Sequence of the first protein:
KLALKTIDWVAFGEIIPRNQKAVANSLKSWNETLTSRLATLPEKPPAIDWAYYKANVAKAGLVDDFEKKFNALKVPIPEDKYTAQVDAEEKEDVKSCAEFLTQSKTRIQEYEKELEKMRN

Interface contacts:
Residue M121 in the first protein contacts residue Q103 in the second protein (closest heavy-atom distance 3.4 Å).
Residue L30 in the first protein is in contact with residue N131 in the second protein (closest heavy-atom distance 3.3 Å).
Residue E46 in the first protein is in contact with residue L144 in the second protein (closest heavy-atom distance 3.6 Å).
Residue F103 in the first protein contacts residue L117 in the second protein (closest heavy-atom distance 3.3 Å).
Residue P81 in the first protein contacts residue R143 in the second protein (closest heavy-atom distance 3.5 Å).
Residue P48 in the first protein contacts residue L144 in the second protein (closest heavy-atom distance 3.4 Å).
Residue T38 in the first protein contacts residue M134 in the second protein (closest heavy-atom distance 3.5 Å).
Residue E46 in the first protein interacts with residue R141 in the second protein (closest heavy-atom distance 2.7 Å).
Residue E95 in the first protein interacts with residue F125 in the second protein (closest heavy-atom distance 3.5 Å).
Residue S107 in the first protein interacts with residue M110 in the second protein (closest heavy-atom distance 2.9 Å).
Residue L7 in the first protein is in contact with residue N130 in the second protein (closest heavy-atom distance 3.3 Å).
Residue N34 in the first protein contacts residue N131 in the second protein (closest heavy-atom distance 3.2 Å).
Residue L5 in the first protein interacts with residue E137 in the second protein (closest heavy-atom distance 3.5 Å).
Residue I10 in the first protein contacts residue Y123 in the second protein (closest heavy-atom distance 3.6 Å).
Residue Y85 in the first protein contacts residue I132 in the second protein (closest heavy-atom distance 3.5 Å).
Residue F69 in the first protein is in contact with residue L155 in the second protein (closest heavy-atom distance 3.6 Å).
Residue Q88 in the first protein interacts with residue I132 in the second protein (closest heavy-atom distance 3.2 Å).
Residue L65 in the first protein interacts with residue H158 in the second protein (closest heavy-atom distance 3.6 Å).
Residue E17 in the first protein contacts residue K120 in the second protein (closest heavy-atom distance 3.7 Å).
Residue K8 in the first protein interacts with residue N130 in the second protein (closest heavy-atom distance 2.8 Å).
Residue T9 in the first protein interacts with residue Y123 in the second protein (closest heavy-atom distance 3.5 Å).
Residue N34 in the first protein contacts residue M134 in the second protein (closest heavy-atom distance 3.5 Å).
Residue I51 in the first protein contacts residue Y148 in the second protein (closest heavy-atom distance 3.7 Å).
Residue Y114 in the first protein is in contact with residue D106 in the second protein (closest heavy-atom distance 2.3 Å).
Residue E117 in the first protein interacts with residue Q103 in the second protein (closest heavy-atom distance 3.2 Å).
Residue A61 in the first protein contacts residue Q162 in the second protein (closest heavy-atom distance 3.2 Å).
Residue P45 in the first protein interacts with residue H145 in the second protein (closest heavy-atom distance 3.2 Å).
Residue Y55 in the first protein interacts with residue I159 in the second protein (closest heavy-atom distance 3.0 Å).
Residue A50 in the first protein contacts residue Y148 in the second protein (closest heavy-atom distance 3.4 Å).
Residue E95 in the first protein interacts with residue R121 in the second protein (closest heavy-atom distance 2.8 Å).
Residue V89 in the first protein interacts with residue R129 in the second protein (closest heavy-atom distance 3.4 Å).
Residue V60 in the first protein is in contact with residue Q162 in the second protein (closest heavy-atom distance 3.1 Å).
Residue I10 in the first protein interacts with residue N130 in the second protein (closest heavy-atom distance 3.5 Å).
Residue E92 in the first protein is in contact with residue R129 in the second protein (closest heavy-atom distance 2.7 Å).
Residue Y56 in the first protein is in contact with residue D156 in the second protein (closest heavy-atom distance 2.9 Å).
Residue P48 in the first protein contacts residue H145 in the second protein (closest heavy-atom distance 3.5 Å).
Residue L37 in the first protein interacts with residue M134 in the second protein (closest heavy-atom distance 3.5 Å).
Residue K108 in the first protein interacts with residue Q114 in the second protein (closest heavy-atom distance 3.6 Å).
Residue F103 in the first protein is in contact with residue S113 in the second protein (closest heavy-atom distance 3.5 Å).
Residue L37 in the first protein contacts residue N131 in the second protein (closest heavy-atom distance 3.6 Å).
Residue D11 in the first protein is in contact with residue Y123 in the second protein (closest heavy-atom distance 3.5 Å).
Residue P79 in the first protein is in contact with residue R143 in the second protein (closest heavy-atom distance 2.9 Å).
Residue L41 in the first protein is in contact with residue M134 in the second protein (closest heavy-atom distance 2.6 Å).
Residue S107 in the first protein interacts with residue Q114 in the second protein (closest heavy-atom distance 3.1 Å).
Residue L44 in the first protein interacts with residue R141 in the second protein (closest heavy-atom distance 2.6 Å).
Residue L44 in the first protein interacts with residue E142 in the second protein (closest heavy-atom distance 3.7 Å).
Residue R40 in the first protein interacts with residue E142 in the second protein (closest heavy-atom distance 3.5 Å).
Residue K8 in the first protein contacts residue D126 in the second protein (closest heavy-atom distance 2.9 Å).
Residue Y56 in the first protein is in contact with residue K152 in the second protein (closest heavy-atom distance 3.5 Å).
Residue I18 in the first protein contacts residue K120 in the second protein (closest heavy-atom distance 3.0 Å).
Residue I18 in the first protein is in contact with residue R121 in the second protein (closest heavy-atom distance 3.7 Å).
Residue W12 in the first protein is in contact with residue V127 in the second protein (closest heavy-atom distance 3.6 Å).
Residue I10 in the first protein contacts residue V127 in the second protein (closest heavy-atom distance 3.5 Å).
Residue L118 in the first protein contacts residue Q103 in the second protein (closest heavy-atom distance 3.4 Å).
Residue R110 in the first protein is in contact with residue M110 in the second protein (closest heavy-atom distance 2.8 Å).
Residue M121 in the first protein interacts with residue S100 in the second protein (closest heavy-atom distance 3.5 Å).
Residue P49 in the first protein interacts with residue Y148 in the second protein (closest heavy-atom distance 3.2 Å).
Residue E92 in the first protein is in contact with residue F125 in the second protein (closest heavy-atom distance 3.6 Å).
Residue M121 in the first protein is in contact with residue V96 in the second protein (closest heavy-atom distance 3.3 Å).
Residue L41 in the first protein contacts residue R141 in the second protein (closest heavy-atom distance 3.0 Å).

Sequence of the second protein:
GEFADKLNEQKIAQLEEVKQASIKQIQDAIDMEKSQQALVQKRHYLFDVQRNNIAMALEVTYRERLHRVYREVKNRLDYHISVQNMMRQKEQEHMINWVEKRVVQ

These two protein chains interact to form a complex.